Sequence of protein 1:
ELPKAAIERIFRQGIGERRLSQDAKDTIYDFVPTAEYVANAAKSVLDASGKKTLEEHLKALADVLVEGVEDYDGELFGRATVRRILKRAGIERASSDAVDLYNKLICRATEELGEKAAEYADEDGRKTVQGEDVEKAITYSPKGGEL

Interface contacts:
Residue P149 in protein 2 interacts with residue P149 in protein 1 (closest heavy-atom distance 4.0 Å).
Residue V69 in protein 2 contacts residue S48 in protein 1 (closest heavy-atom distance 4.7 Å).
Residue A52 in protein 2 contacts residue V49 in protein 1 (closest heavy-atom distance 4.9 Å).
Residue Y41 in protein 2 is in contact with residue L70 in protein 1 (closest heavy-atom distance 4.7 Å).
Residue S48 in protein 2 contacts residue A65 in protein 1 (closest heavy-atom distance 3.5 Å).
Residue Y146 in protein 2 interacts with residue G151 in protein 1 (closest heavy-atom distance 2.8 Å).
Residue L70 in protein 2 contacts residue P149 in protein 1 (closest heavy-atom distance 4.2 Å).
Residue P149 in protein 2 is in contact with residue S147 in protein 1 (closest heavy-atom distance 3.4 Å).
Residue H62 in protein 2 contacts residue A52 in protein 1 (closest heavy-atom distance 3.4 Å).
Residue G151 in protein 2 contacts residue Y146 in protein 1 (closest heavy-atom distance 2.8 Å).
Residue V69 in protein 2 interacts with residue L66 in protein 1 (closest heavy-atom distance 4.1 Å).
Residue Y41 in protein 2 is in contact with residue V69 in protein 1 (closest heavy-atom distance 2.7 Å).
Residue K150 in protein 2 contacts residue V72 in protein 1 (closest heavy-atom distance 4.4 Å).
Residue K150 in protein 2 contacts residue Y146 in protein 1 (closest heavy-atom distance 3.7 Å).
Residue S53 in protein 2 interacts with residue S53 in protein 1 (closest heavy-atom distance 2.9 Å).
Residue Y146 in protein 2 contacts residue E153 in protein 1 (closest heavy-atom distance 3.5 Å).
Residue Y146 in protein 2 contacts residue P149 in protein 1 (closest heavy-atom distance 4.2 Å).
Residue Y146 in protein 2 contacts residue T145 in protein 1 (closest heavy-atom distance 3.2 Å).
Residue A52 in protein 2 is in contact with residue A65 in protein 1 (closest heavy-atom distance 4.1 Å).
Residue L70 in protein 2 contacts residue Y41 in protein 1 (closest heavy-atom distance 4.7 Å).
Residue V69 in protein 2 interacts with residue V49 in protein 1 (closest heavy-atom distance 4.7 Å).
Residue E61 in protein 2 is in contact with residue A52 in protein 1 (closest heavy-atom distance 3.1 Å).
Residue V69 in protein 2 contacts residue Y41 in protein 1 (closest heavy-atom distance 2.7 Å).
Residue V49 in protein 2 contacts residue A65 in protein 1 (closest heavy-atom distance 4.2 Å).
Residue E153 in protein 2 is in contact with residue Y146 in protein 1 (closest heavy-atom distance 3.5 Å).
Residue G151 in protein 2 contacts residue S147 in protein 1 (closest heavy-atom distance 4.4 Å).
Residue V49 in protein 2 contacts residue V69 in protein 1 (closest heavy-atom distance 4.7 Å).
Residue T145 in protein 2 interacts with residue T145 in protein 1 (closest heavy-atom distance 3.5 Å).
Residue D68 in protein 2 is in contact with residue S48 in protein 1 (closest heavy-atom distance 2.8 Å).
Residue A52 in protein 2 interacts with residue E61 in protein 1 (closest heavy-atom distance 3.1 Å).
Residue V69 in protein 2 contacts residue A45 in protein 1 (closest heavy-atom distance 3.7 Å).
Residue H62 in protein 2 interacts with residue S53 in protein 1 (closest heavy-atom distance 4.8 Å).
Residue A65 in protein 2 contacts residue A52 in protein 1 (closest heavy-atom distance 4.1 Å).
Residue V69 in protein 2 is in contact with residue V69 in protein 1 (closest heavy-atom distance 3.9 Å).
Residue T145 in protein 2 is in contact with residue Y146 in protein 1 (closest heavy-atom distance 3.2 Å).
Residue S48 in protein 2 is in contact with residue V69 in protein 1 (closest heavy-atom distance 4.7 Å).
Residue S48 in protein 2 interacts with residue D68 in protein 1 (closest heavy-atom distance 2.8 Å).
Residue A52 in protein 2 interacts with residue H62 in protein 1 (closest heavy-atom distance 3.4 Å).
Residue P149 in protein 2 contacts residue V69 in protein 1 (closest heavy-atom distance 4.3 Å).
Residue A65 in protein 2 is in contact with residue V49 in protein 1 (closest heavy-atom distance 4.2 Å).
Residue Y41 in protein 2 interacts with residue D68 in protein 1 (closest heavy-atom distance 4.9 Å).
Residue V49 in protein 2 contacts residue A52 in protein 1 (closest heavy-atom distance 4.9 Å).
Residue P149 in protein 2 interacts with residue L70 in protein 1 (closest heavy-atom distance 4.2 Å).
Residue V49 in protein 2 contacts residue V49 in protein 1 (closest heavy-atom distance 4.4 Å).
Residue K150 in protein 2 interacts with residue S147 in protein 1 (closest heavy-atom distance 2.9 Å).
Residue P149 in protein 2 interacts with residue Y146 in protein 1 (closest heavy-atom distance 4.2 Å).
Residue A45 in protein 2 interacts with residue V69 in protein 1 (closest heavy-atom distance 3.7 Å).
Residue S53 in protein 2 is in contact with residue H62 in protein 1 (closest heavy-atom distance 4.8 Å).
Residue S147 in protein 2 is in contact with residue G151 in protein 1 (closest heavy-atom distance 4.4 Å).
Residue V72 in protein 2 interacts with residue K150 in protein 1 (closest heavy-atom distance 4.4 Å).
Residue V69 in protein 2 contacts residue P149 in protein 1 (closest heavy-atom distance 4.3 Å).
Residue A65 in protein 2 contacts residue S48 in protein 1 (closest heavy-atom distance 3.5 Å).
Residue L70 in protein 2 is in contact with residue K150 in protein 1 (closest heavy-atom distance 4.0 Å).
Residue Y146 in protein 2 is in contact with residue K150 in protein 1 (closest heavy-atom distance 3.7 Å).
Residue S147 in protein 2 is in contact with residue K150 in protein 1 (closest heavy-atom distance 2.9 Å).
Residue L66 in protein 2 interacts with residue V69 in protein 1 (closest heavy-atom distance 4.1 Å).
Residue S147 in protein 2 contacts residue P149 in protein 1 (closest heavy-atom distance 3.4 Å).
Residue E118 in protein 2 is in contact with residue K150 in protein 1 (closest heavy-atom distance 2.8 Å).
Residue K150 in protein 2 interacts with residue E118 in protein 1 (closest heavy-atom distance 2.8 Å).
Residue K150 in protein 2 is in contact with residue L70 in protein 1 (closest heavy-atom distance 4.0 Å).

Sequence of protein 2:
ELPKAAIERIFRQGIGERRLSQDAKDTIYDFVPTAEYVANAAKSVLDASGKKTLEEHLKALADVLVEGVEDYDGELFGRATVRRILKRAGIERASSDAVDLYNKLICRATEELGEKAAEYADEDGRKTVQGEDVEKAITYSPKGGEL

The following describes two proteins that form a bound complex.